The following describes two proteins that form a bound complex.

Residue-level contacts at the interface:
Residue E86 in chain B interacts with residue Y85 in chain A (closest heavy-atom distance 2.9 Å).
Residue R103 in chain B interacts with residue E102 in chain A (closest heavy-atom distance 3.3 Å).
Residue K159 in chain B contacts residue E158 in chain A (closest heavy-atom distance 3.5 Å).
Residue N124 in chain B interacts with residue N124 in chain A (closest heavy-atom distance 3.2 Å).
Residue L219 in chain B is in contact with residue Y215 in chain A (closest heavy-atom distance 3.5 Å).
Residue L89 in chain B is in contact with residue L89 in chain A (closest heavy-atom distance 3.6 Å).
Residue E165 in chain B contacts residue R170 in chain A (closest heavy-atom distance 3.5 Å).
Residue Y215 in chain B interacts with residue Y215 in chain A (closest heavy-atom distance 3.5 Å).
Residue E128 in chain B interacts with residue R123 in chain A (closest heavy-atom distance 3.0 Å).
Residue L162 in chain B interacts with residue E163 in chain A (closest heavy-atom distance 3.3 Å).
Residue R229 in chain B is in contact with residue L230 in chain A (closest heavy-atom distance 3.5 Å).
Residue L176 in chain B contacts residue E177 in chain A (closest heavy-atom distance 3.5 Å).
Residue L96 in chain B is in contact with residue T95 in chain A (closest heavy-atom distance 3.4 Å).
Residue R54 in chain B contacts residue R52 in chain A (closest heavy-atom distance 3.4 Å).
Residue E128 in chain B interacts with residue K127 in chain A (closest heavy-atom distance 3.4 Å).
Residue L208 in chain B contacts residue L208 in chain A (closest heavy-atom distance 3.6 Å).
Residue E149 in chain B is in contact with residue K148 in chain A (closest heavy-atom distance 3.3 Å).
Residue Q211 in chain B is in contact with residue Q211 in chain A (closest heavy-atom distance 3.3 Å).
Residue N60 in chain B is in contact with residue N60 in chain A (closest heavy-atom distance 3.2 Å).
Residue E142 in chain B is in contact with residue R137 in chain A (closest heavy-atom distance 2.5 Å).
Residue L169 in chain B contacts residue L169 in chain A (closest heavy-atom distance 3.6 Å).
Residue R194 in chain B contacts residue R193 in chain A (closest heavy-atom distance 3.4 Å).
Residue L219 in chain B is in contact with residue E218 in chain A (closest heavy-atom distance 3.2 Å).
Residue E240 in chain B is in contact with residue K237 in chain A (closest heavy-atom distance 3.5 Å).
Residue E190 in chain B is in contact with residue L187 in chain A (closest heavy-atom distance 3.6 Å).
Residue F117 in chain B is in contact with residue L120 in chain A (closest heavy-atom distance 3.5 Å).
Residue R103 in chain B contacts residue L106 in chain A (closest heavy-atom distance 3.6 Å).
Residue F117 in chain B contacts residue E116 in chain A (closest heavy-atom distance 3.3 Å).
Residue R200 in chain B is in contact with residue L201 in chain A (closest heavy-atom distance 3.3 Å).
Residue L120 in chain B is in contact with residue L120 in chain A (closest heavy-atom distance 3.3 Å).
Residue K212 in chain B contacts residue Q211 in chain A (closest heavy-atom distance 3.4 Å).
Residue V173 in chain B is in contact with residue V173 in chain A (closest heavy-atom distance 3.5 Å).
Residue R194 in chain B is in contact with residue E190 in chain A (closest heavy-atom distance 3.1 Å).
Residue K148 in chain B contacts residue E149 in chain A (closest heavy-atom distance 3.2 Å).
Residue H226 in chain B contacts residue H226 in chain A (closest heavy-atom distance 3.1 Å).
Residue V53 in chain B is in contact with residue V53 in chain A (closest heavy-atom distance 3.6 Å).
Residue R170 in chain B interacts with residue L169 in chain A (closest heavy-atom distance 3.5 Å).
Residue E116 in chain B interacts with residue F117 in chain A (closest heavy-atom distance 3.5 Å).
Residue E163 in chain B contacts residue L162 in chain A (closest heavy-atom distance 3.6 Å).
Residue L141 in chain B is in contact with residue E142 in chain A (closest heavy-atom distance 3.4 Å).
Residue E218 in chain B interacts with residue Y215 in chain A (closest heavy-atom distance 3.3 Å).
Residue Q211 in chain B interacts with residue L208 in chain A (closest heavy-atom distance 3.5 Å).
Residue Y85 in chain B contacts residue Y85 in chain A (closest heavy-atom distance 3.4 Å).
Residue E198 in chain B contacts residue R193 in chain A (closest heavy-atom distance 2.6 Å).
Residue S70 in chain B is in contact with residue E71 in chain A (closest heavy-atom distance 3.3 Å).
Residue L56 in chain B contacts residue N60 in chain A (closest heavy-atom distance 3.5 Å).
Residue R137 in chain B interacts with residue L138 in chain A (closest heavy-atom distance 3.6 Å).
Residue L201 in chain B contacts residue L201 in chain A (closest heavy-atom distance 3.5 Å).
Residue L208 in chain B interacts with residue E207 in chain A (closest heavy-atom distance 3.5 Å).
Residue F117 in chain B is in contact with residue F117 in chain A (closest heavy-atom distance 3.5 Å).
Residue E59 in chain B contacts residue N60 in chain A (closest heavy-atom distance 3.0 Å).
Residue K237 in chain B is in contact with residue K237 in chain A (closest heavy-atom distance 3.2 Å).
Residue Y85 in chain B interacts with residue E86 in chain A (closest heavy-atom distance 2.8 Å).
Residue Q172 in chain B is in contact with residue V173 in chain A (closest heavy-atom distance 3.5 Å).
Residue F241 in chain B interacts with residue E240 in chain A (closest heavy-atom distance 3.2 Å).
Residue I67 in chain B interacts with residue I67 in chain A (closest heavy-atom distance 3.5 Å).
Residue L230 in chain B contacts residue R229 in chain A (closest heavy-atom distance 3.5 Å).
Residue R137 in chain B interacts with residue E142 in chain A (closest heavy-atom distance 3.3 Å).
Residue L208 in chain B interacts with residue Q211 in chain A (closest heavy-atom distance 3.4 Å).
Residue F241 in chain B is in contact with residue K237 in chain A (closest heavy-atom distance 3.6 Å).

Sequence of chain B:
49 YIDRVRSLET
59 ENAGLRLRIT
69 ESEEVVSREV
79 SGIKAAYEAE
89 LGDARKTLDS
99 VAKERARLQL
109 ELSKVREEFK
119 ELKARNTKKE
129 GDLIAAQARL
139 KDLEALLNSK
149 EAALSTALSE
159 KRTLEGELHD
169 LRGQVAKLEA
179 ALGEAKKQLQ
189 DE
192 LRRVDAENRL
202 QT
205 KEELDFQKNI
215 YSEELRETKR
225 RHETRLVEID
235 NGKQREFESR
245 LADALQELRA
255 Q

Sequence of chain A:
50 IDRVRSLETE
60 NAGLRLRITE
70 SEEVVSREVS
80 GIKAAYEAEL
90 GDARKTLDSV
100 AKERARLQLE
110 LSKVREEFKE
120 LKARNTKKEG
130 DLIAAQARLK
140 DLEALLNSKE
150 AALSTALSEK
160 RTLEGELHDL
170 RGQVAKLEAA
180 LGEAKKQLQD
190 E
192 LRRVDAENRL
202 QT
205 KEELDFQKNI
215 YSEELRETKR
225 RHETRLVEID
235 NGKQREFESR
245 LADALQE